Sequence of chain A:
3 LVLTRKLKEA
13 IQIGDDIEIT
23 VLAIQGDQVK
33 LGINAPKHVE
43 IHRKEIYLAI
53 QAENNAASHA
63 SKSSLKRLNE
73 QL

Residue-level contacts at the interface:
Residue F45 in chain B is in contact with residue L74 in chain A (closest heavy-atom distance 3.9 Å).
Residue Y66 in chain B contacts residue L74 in chain A (closest heavy-atom distance 3.8 Å).
Residue Y8 in chain B interacts with residue A62 in chain A (closest heavy-atom distance 2.6 Å).
Residue T97 in chain B interacts with residue A58 in chain A (closest heavy-atom distance 4.0 Å).
Residue Q110 in chain B interacts with residue I52 in chain A (closest heavy-atom distance 3.8 Å).
Residue K7 in chain B interacts with residue H61 in chain A (closest heavy-atom distance 3.9 Å).
Residue F139 in chain B contacts residue L74 in chain A (closest heavy-atom distance 3.7 Å).
Residue P27 in chain B is in contact with residue Q53 in chain A (closest heavy-atom distance 4.0 Å).
Residue D42 in chain B is in contact with residue N71 in chain A (closest heavy-atom distance 3.2 Å).
Residue T43 in chain B interacts with residue N71 in chain A (closest heavy-atom distance 3.7 Å).
Residue T97 in chain B contacts residue E55 in chain A (closest heavy-atom distance 2.6 Å).
Residue V98 in chain B is in contact with residue L70 in chain A (closest heavy-atom distance 3.9 Å).
Residue Y8 in chain B interacts with residue L67 in chain A (closest heavy-atom distance 3.7 Å).
Residue F45 in chain B interacts with residue N71 in chain A (closest heavy-atom distance 4.0 Å).
Residue I126 in chain B contacts residue I52 in chain A (closest heavy-atom distance 3.5 Å).
Residue Q81 in chain B interacts with residue K39 in chain A (closest heavy-atom distance 2.5 Å).
Residue L40 in chain B interacts with residue L67 in chain A (closest heavy-atom distance 4.1 Å).
Residue T97 in chain B is in contact with residue A59 in chain A (closest heavy-atom distance 3.8 Å).
Residue A111 in chain B contacts residue I52 in chain A (closest heavy-atom distance 3.6 Å).
Residue P44 in chain B is in contact with residue N71 in chain A (closest heavy-atom distance 3.4 Å).
Residue F58 in chain B interacts with residue S60 in chain A (closest heavy-atom distance 4.0 Å).
Residue F29 in chain B interacts with residue N57 in chain A (closest heavy-atom distance 3.0 Å).
Residue L30 in chain B contacts residue Y49 in chain A (closest heavy-atom distance 3.5 Å).
Residue P27 in chain B is in contact with residue N56 in chain A (closest heavy-atom distance 2.7 Å).
Residue K7 in chain B contacts residue A62 in chain A (closest heavy-atom distance 3.0 Å).
Residue P27 in chain B contacts residue Y49 in chain A (closest heavy-atom distance 3.8 Å).
Residue L96 in chain B contacts residue L70 in chain A (closest heavy-atom distance 4.0 Å).
Residue V98 in chain B contacts residue L67 in chain A (closest heavy-atom distance 3.7 Å).
Residue V59 in chain B is in contact with residue A62 in chain A (closest heavy-atom distance 3.9 Å).
Residue N77 in chain B contacts residue K39 in chain A (closest heavy-atom distance 2.8 Å).
Residue F139 in chain B interacts with residue L70 in chain A (closest heavy-atom distance 3.7 Å).
Residue Q110 in chain B is in contact with residue I48 in chain A (closest heavy-atom distance 4.0 Å).
Residue G28 in chain B interacts with residue Q53 in chain A (closest heavy-atom distance 3.5 Å).
Residue T105 in chain B is in contact with residue L70 in chain A (closest heavy-atom distance 4.0 Å).
Residue F29 in chain B interacts with residue N56 in chain A (closest heavy-atom distance 3.8 Å).
Residue F45 in chain B contacts residue L67 in chain A (closest heavy-atom distance 3.4 Å).
Residue F58 in chain B is in contact with residue N56 in chain A (closest heavy-atom distance 3.6 Å).
Residue Q124 in chain B interacts with residue N56 in chain A (closest heavy-atom distance 2.6 Å).
Residue T134 in chain B contacts residue E55 in chain A (closest heavy-atom distance 3.7 Å).
Residue D76 in chain B contacts residue K39 in chain A (closest heavy-atom distance 2.6 Å).
Residue Q24 in chain B contacts residue H40 in chain A (closest heavy-atom distance 3.4 Å).
Residue I126 in chain B contacts residue I48 in chain A (closest heavy-atom distance 4.0 Å).
Residue Y8 in chain B contacts residue K64 in chain A (closest heavy-atom distance 2.7 Å).
Residue F102 in chain B interacts with residue Q73 in chain A (closest heavy-atom distance 3.2 Å).
Residue K7 in chain B interacts with residue S60 in chain A (closest heavy-atom distance 3.6 Å).
Residue V59 in chain B is in contact with residue L67 in chain A (closest heavy-atom distance 3.7 Å).
Residue Q124 in chain B interacts with residue I52 in chain A (closest heavy-atom distance 4.1 Å).
Residue F45 in chain B is in contact with residue L70 in chain A (closest heavy-atom distance 3.6 Å).
Residue K123 in chain B interacts with residue E42 in chain A (closest heavy-atom distance 2.7 Å).
Residue F29 in chain B contacts residue S60 in chain A (closest heavy-atom distance 4.0 Å).
Residue T106 in chain B interacts with residue E55 in chain A (closest heavy-atom distance 4.0 Å).
Residue N108 in chain B contacts residue E55 in chain A (closest heavy-atom distance 4.1 Å).
Residue L96 in chain B interacts with residue A59 in chain A (closest heavy-atom distance 3.3 Å).
Residue K135 in chain B contacts residue E55 in chain A (closest heavy-atom distance 2.5 Å).
Residue Q24 in chain B contacts residue E42 in chain A (closest heavy-atom distance 2.9 Å).
Residue N77 in chain B interacts with residue E42 in chain A (closest heavy-atom distance 4.1 Å).
Residue I126 in chain B contacts residue H44 in chain A (closest heavy-atom distance 3.6 Å).
Residue I95 in chain B interacts with residue A59 in chain A (closest heavy-atom distance 3.5 Å).
Residue L56 in chain B interacts with residue S60 in chain A (closest heavy-atom distance 4.0 Å).
Residue P44 in chain B contacts residue L74 in chain A (closest heavy-atom distance 3.9 Å).

These two protein chains interact to form a complex.

Sequence of chain B:
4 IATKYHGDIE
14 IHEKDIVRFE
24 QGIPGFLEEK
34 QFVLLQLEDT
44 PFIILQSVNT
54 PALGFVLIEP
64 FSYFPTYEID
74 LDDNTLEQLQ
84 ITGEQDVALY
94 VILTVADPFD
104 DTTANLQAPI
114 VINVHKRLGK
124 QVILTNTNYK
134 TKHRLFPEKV